These two protein chains interact to form a complex.

Sequence of chain B:
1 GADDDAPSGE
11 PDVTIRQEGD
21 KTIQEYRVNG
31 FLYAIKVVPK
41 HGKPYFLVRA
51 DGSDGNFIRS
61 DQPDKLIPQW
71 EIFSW

Interface contacts:
Residue V48 in chain A interacts with residue Y33 in chain B (closest heavy-atom distance 4.6 Å).
Residue E10 in chain A interacts with residue F31 in chain B (closest heavy-atom distance 5.0 Å).
Residue P11 in chain A interacts with residue F31 in chain B (closest heavy-atom distance 3.8 Å).
Residue Y26 in chain A is in contact with residue D51 in chain B (closest heavy-atom distance 3.3 Å).
Residue N29 in chain A is in contact with residue N29 in chain B (closest heavy-atom distance 4.9 Å).
Residue G9 in chain A contacts residue F31 in chain B (closest heavy-atom distance 4.1 Å).
Residue D51 in chain A contacts residue Y26 in chain B (closest heavy-atom distance 2.8 Å).
Residue Y33 in chain A contacts residue D51 in chain B (closest heavy-atom distance 4.0 Å).
Residue V28 in chain A interacts with residue F31 in chain B (closest heavy-atom distance 3.3 Å).
Residue S53 in chain A is in contact with residue P11 in chain B (closest heavy-atom distance 4.0 Å).
Residue F46 in chain A is in contact with residue P63 in chain B (closest heavy-atom distance 4.4 Å).
Residue D51 in chain A is in contact with residue D12 in chain B (closest heavy-atom distance 4.7 Å).
Residue Y26 in chain A contacts residue A50 in chain B (closest heavy-atom distance 4.9 Å).
Residue Y33 in chain A interacts with residue A50 in chain B (closest heavy-atom distance 4.1 Å).
Residue I58 in chain A interacts with residue F46 in chain B (closest heavy-atom distance 4.0 Å).
Residue V28 in chain A is in contact with residue Y33 in chain B (closest heavy-atom distance 4.7 Å).
Residue D12 in chain A is in contact with residue G52 in chain B (closest heavy-atom distance 4.9 Å).
Residue Y33 in chain A is in contact with residue Y33 in chain B (closest heavy-atom distance 3.6 Å).
Residue F31 in chain A is in contact with residue P11 in chain B (closest heavy-atom distance 3.7 Å).
Residue V48 in chain A contacts residue A34 in chain B (closest heavy-atom distance 4.8 Å).
Residue F46 in chain A contacts residue I58 in chain B (closest heavy-atom distance 4.6 Å).
Residue D51 in chain A is in contact with residue P11 in chain B (closest heavy-atom distance 3.3 Å).
Residue A50 in chain A contacts residue Y26 in chain B (closest heavy-atom distance 4.0 Å).
Residue V28 in chain A is in contact with residue V28 in chain B (closest heavy-atom distance 3.7 Å).
Residue Y33 in chain A is in contact with residue R49 in chain B (closest heavy-atom distance 2.9 Å).
Residue A50 in chain A is in contact with residue Y33 in chain B (closest heavy-atom distance 4.2 Å).
Residue S8 in chain A contacts residue F31 in chain B (closest heavy-atom distance 3.6 Å).
Residue A34 in chain A is in contact with residue V48 in chain B (closest heavy-atom distance 4.7 Å).
Residue A50 in chain A is in contact with residue P11 in chain B (closest heavy-atom distance 4.3 Å).
Residue D51 in chain A interacts with residue Y33 in chain B (closest heavy-atom distance 4.5 Å).
Residue G52 in chain A interacts with residue D12 in chain B (closest heavy-atom distance 5.0 Å).
Residue R49 in chain A contacts residue P11 in chain B (closest heavy-atom distance 4.1 Å).
Residue G52 in chain A interacts with residue P11 in chain B (closest heavy-atom distance 2.8 Å).
Residue F31 in chain A contacts residue V28 in chain B (closest heavy-atom distance 3.4 Å).
Residue P11 in chain A is in contact with residue G52 in chain B (closest heavy-atom distance 3.0 Å).
Residue P63 in chain A interacts with residue F46 in chain B (closest heavy-atom distance 4.1 Å).
Residue S53 in chain A contacts residue G9 in chain B (closest heavy-atom distance 4.4 Å).
Residue D12 in chain A is in contact with residue D51 in chain B (closest heavy-atom distance 3.9 Å).
Residue P11 in chain A interacts with residue D51 in chain B (closest heavy-atom distance 3.9 Å).
Residue R49 in chain A interacts with residue Y33 in chain B (closest heavy-atom distance 3.1 Å).
Residue V13 in chain A contacts residue D51 in chain B (closest heavy-atom distance 3.6 Å).
Residue S60 in chain A is in contact with residue S60 in chain B (closest heavy-atom distance 3.8 Å).
Residue R49 in chain A interacts with residue Y26 in chain B (closest heavy-atom distance 4.5 Å).
Residue D51 in chain A is in contact with residue V13 in chain B (closest heavy-atom distance 3.8 Å).
Residue S60 in chain A is in contact with residue P63 in chain B (closest heavy-atom distance 3.5 Å).
Residue P63 in chain A interacts with residue S60 in chain B (closest heavy-atom distance 3.8 Å).
Residue V48 in chain A is in contact with residue V48 in chain B (closest heavy-atom distance 3.9 Å).
Residue Y33 in chain A contacts residue V48 in chain B (closest heavy-atom distance 4.5 Å).
Residue F31 in chain A interacts with residue G9 in chain B (closest heavy-atom distance 3.9 Å).

Sequence of chain A:
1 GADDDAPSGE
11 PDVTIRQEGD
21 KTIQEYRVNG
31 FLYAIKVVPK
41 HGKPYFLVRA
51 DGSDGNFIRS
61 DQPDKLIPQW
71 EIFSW